These two protein chains interact to form a complex.

Sequence of protein 2:
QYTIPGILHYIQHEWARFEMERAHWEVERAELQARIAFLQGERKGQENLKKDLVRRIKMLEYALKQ

Sequence of protein 1:
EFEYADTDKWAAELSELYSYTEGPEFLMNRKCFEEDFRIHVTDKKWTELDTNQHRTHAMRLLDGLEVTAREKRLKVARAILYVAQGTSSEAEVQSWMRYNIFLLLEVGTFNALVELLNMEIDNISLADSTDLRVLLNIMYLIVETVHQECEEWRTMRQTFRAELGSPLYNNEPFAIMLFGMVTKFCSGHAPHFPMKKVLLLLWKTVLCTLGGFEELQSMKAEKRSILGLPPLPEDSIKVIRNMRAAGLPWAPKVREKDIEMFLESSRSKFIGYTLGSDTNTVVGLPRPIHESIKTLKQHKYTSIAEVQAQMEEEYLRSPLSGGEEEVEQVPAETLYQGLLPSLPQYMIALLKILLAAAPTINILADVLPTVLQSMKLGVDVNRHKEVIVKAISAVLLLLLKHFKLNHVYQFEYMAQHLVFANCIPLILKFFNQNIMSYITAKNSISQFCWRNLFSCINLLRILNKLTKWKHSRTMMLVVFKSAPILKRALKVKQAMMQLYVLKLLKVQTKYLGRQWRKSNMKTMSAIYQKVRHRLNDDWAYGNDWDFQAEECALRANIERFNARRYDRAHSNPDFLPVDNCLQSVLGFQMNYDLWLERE

Residue-level contacts at the interface:
Residue P493 in protein 1 interacts with residue R96 in protein 2 (closest heavy-atom distance 4.0 Å).
Residue I445 in protein 1 interacts with residue H70 in protein 2 (closest heavy-atom distance 4.1 Å).
Residue C798 in protein 1 contacts residue L110 in protein 2 (closest heavy-atom distance 4.4 Å).
Residue Y447 in protein 1 is in contact with residue H70 in protein 2 (closest heavy-atom distance 3.5 Å).
Residue S492 in protein 1 is in contact with residue E92 in protein 2 (closest heavy-atom distance 3.4 Å).
Residue N797 in protein 1 interacts with residue G106 in protein 2 (closest heavy-atom distance 3.2 Å).
Residue F792 in protein 1 contacts residue L100 in protein 2 (closest heavy-atom distance 3.4 Å).
Residue S495 in protein 1 is in contact with residue A91 in protein 2 (closest heavy-atom distance 3.9 Å).
Residue F792 in protein 1 is in contact with residue F99 in protein 2 (closest heavy-atom distance 3.5 Å).
Residue L799 in protein 1 contacts residue D113 in protein 2 (closest heavy-atom distance 3.2 Å).
Residue S492 in protein 1 contacts residue V88 in protein 2 (closest heavy-atom distance 4.1 Å).
Residue N797 in protein 1 interacts with residue L110 in protein 2 (closest heavy-atom distance 3.2 Å).
Residue I445 in protein 1 contacts residue T64 in protein 2 (closest heavy-atom distance 4.5 Å).
Residue V456 in protein 1 contacts residue H70 in protein 2 (closest heavy-atom distance 3.5 Å).
Residue S801 in protein 1 is in contact with residue L110 in protein 2 (closest heavy-atom distance 4.5 Å).
Residue R491 in protein 1 contacts residue V88 in protein 2 (closest heavy-atom distance 3.5 Å).
Residue T455 in protein 1 is in contact with residue H74 in protein 2 (closest heavy-atom distance 4.6 Å).
Residue Y447 in protein 1 is in contact with residue Y71 in protein 2 (closest heavy-atom distance 3.2 Å).
Residue Y447 in protein 1 is in contact with residue G67 in protein 2 (closest heavy-atom distance 3.7 Å).
Residue D796 in protein 1 contacts residue L110 in protein 2 (closest heavy-atom distance 4.7 Å).
Residue R491 in protein 1 interacts with residue E92 in protein 2 (closest heavy-atom distance 4.8 Å).
Residue F792 in protein 1 interacts with residue R96 in protein 2 (closest heavy-atom distance 3.2 Å).
Residue F444 in protein 1 is in contact with residue P66 in protein 2 (closest heavy-atom distance 4.6 Å).
Residue D452 in protein 1 is in contact with residue H74 in protein 2 (closest heavy-atom distance 4.5 Å).
Residue L793 in protein 1 is in contact with residue E103 in protein 2 (closest heavy-atom distance 4.9 Å).
Residue V457 in protein 1 interacts with residue Q73 in protein 2 (closest heavy-atom distance 4.3 Å).
Residue R491 in protein 1 is in contact with residue E89 in protein 2 (closest heavy-atom distance 3.6 Å).
Residue T455 in protein 1 is in contact with residue Q73 in protein 2 (closest heavy-atom distance 4.2 Å).
Residue G458 in protein 1 is in contact with residue H70 in protein 2 (closest heavy-atom distance 3.6 Å).
Residue L793 in protein 1 contacts residue F99 in protein 2 (closest heavy-atom distance 4.5 Å).
Residue P493 in protein 1 contacts residue E92 in protein 2 (closest heavy-atom distance 3.3 Å).
Residue L799 in protein 1 contacts residue L110 in protein 2 (closest heavy-atom distance 3.8 Å).
Residue P794 in protein 1 interacts with residue E103 in protein 2 (closest heavy-atom distance 3.2 Å).
Residue L799 in protein 1 interacts with residue L114 in protein 2 (closest heavy-atom distance 4.8 Å).
Residue D791 in protein 1 is in contact with residue R96 in protein 2 (closest heavy-atom distance 4.5 Å).
Residue L494 in protein 1 contacts residue A95 in protein 2 (closest heavy-atom distance 3.6 Å).
Residue L494 in protein 1 contacts residue R96 in protein 2 (closest heavy-atom distance 3.6 Å).
Residue L459 in protein 1 interacts with residue H70 in protein 2 (closest heavy-atom distance 4.5 Å).
Residue G458 in protein 1 is in contact with residue P66 in protein 2 (closest heavy-atom distance 3.6 Å).
Residue V795 in protein 1 contacts residue Q107 in protein 2 (closest heavy-atom distance 3.7 Å).
Residue D452 in protein 1 contacts residue A77 in protein 2 (closest heavy-atom distance 4.6 Å).
Residue T455 in protein 1 contacts residue H70 in protein 2 (closest heavy-atom distance 2.6 Å).
Residue L449 in protein 1 is in contact with residue H74 in protein 2 (closest heavy-atom distance 3.4 Å).
Residue V802 in protein 1 interacts with residue L114 in protein 2 (closest heavy-atom distance 3.8 Å).
Residue I445 in protein 1 is in contact with residue P66 in protein 2 (closest heavy-atom distance 3.8 Å).
Residue G458 in protein 1 contacts residue L69 in protein 2 (closest heavy-atom distance 4.9 Å).
Residue S495 in protein 1 interacts with residue A95 in protein 2 (closest heavy-atom distance 3.9 Å).
Residue L437 in protein 1 is in contact with residue H70 in protein 2 (closest heavy-atom distance 4.9 Å).
Residue V457 in protein 1 interacts with residue H70 in protein 2 (closest heavy-atom distance 3.4 Å).
Residue N797 in protein 1 is in contact with residue Q107 in protein 2 (closest heavy-atom distance 3.6 Å).
Residue N454 in protein 1 contacts residue Q73 in protein 2 (closest heavy-atom distance 4.8 Å).
Residue V457 in protein 1 contacts residue L69 in protein 2 (closest heavy-atom distance 3.5 Å).
Residue I445 in protein 1 contacts residue G67 in protein 2 (closest heavy-atom distance 3.4 Å).
Residue S495 in protein 1 contacts residue E92 in protein 2 (closest heavy-atom distance 3.0 Å).
Residue L494 in protein 1 interacts with residue E92 in protein 2 (closest heavy-atom distance 3.6 Å).
Residue R441 in protein 1 contacts residue H70 in protein 2 (closest heavy-atom distance 3.0 Å).
Residue S495 in protein 1 interacts with residue V88 in protein 2 (closest heavy-atom distance 4.9 Å).
Residue V795 in protein 1 is in contact with residue E103 in protein 2 (closest heavy-atom distance 3.4 Å).
Residue P794 in protein 1 contacts residue F99 in protein 2 (closest heavy-atom distance 4.5 Å).
Residue N797 in protein 1 is in contact with residue E103 in protein 2 (closest heavy-atom distance 4.0 Å).